Sequence of the first protein:
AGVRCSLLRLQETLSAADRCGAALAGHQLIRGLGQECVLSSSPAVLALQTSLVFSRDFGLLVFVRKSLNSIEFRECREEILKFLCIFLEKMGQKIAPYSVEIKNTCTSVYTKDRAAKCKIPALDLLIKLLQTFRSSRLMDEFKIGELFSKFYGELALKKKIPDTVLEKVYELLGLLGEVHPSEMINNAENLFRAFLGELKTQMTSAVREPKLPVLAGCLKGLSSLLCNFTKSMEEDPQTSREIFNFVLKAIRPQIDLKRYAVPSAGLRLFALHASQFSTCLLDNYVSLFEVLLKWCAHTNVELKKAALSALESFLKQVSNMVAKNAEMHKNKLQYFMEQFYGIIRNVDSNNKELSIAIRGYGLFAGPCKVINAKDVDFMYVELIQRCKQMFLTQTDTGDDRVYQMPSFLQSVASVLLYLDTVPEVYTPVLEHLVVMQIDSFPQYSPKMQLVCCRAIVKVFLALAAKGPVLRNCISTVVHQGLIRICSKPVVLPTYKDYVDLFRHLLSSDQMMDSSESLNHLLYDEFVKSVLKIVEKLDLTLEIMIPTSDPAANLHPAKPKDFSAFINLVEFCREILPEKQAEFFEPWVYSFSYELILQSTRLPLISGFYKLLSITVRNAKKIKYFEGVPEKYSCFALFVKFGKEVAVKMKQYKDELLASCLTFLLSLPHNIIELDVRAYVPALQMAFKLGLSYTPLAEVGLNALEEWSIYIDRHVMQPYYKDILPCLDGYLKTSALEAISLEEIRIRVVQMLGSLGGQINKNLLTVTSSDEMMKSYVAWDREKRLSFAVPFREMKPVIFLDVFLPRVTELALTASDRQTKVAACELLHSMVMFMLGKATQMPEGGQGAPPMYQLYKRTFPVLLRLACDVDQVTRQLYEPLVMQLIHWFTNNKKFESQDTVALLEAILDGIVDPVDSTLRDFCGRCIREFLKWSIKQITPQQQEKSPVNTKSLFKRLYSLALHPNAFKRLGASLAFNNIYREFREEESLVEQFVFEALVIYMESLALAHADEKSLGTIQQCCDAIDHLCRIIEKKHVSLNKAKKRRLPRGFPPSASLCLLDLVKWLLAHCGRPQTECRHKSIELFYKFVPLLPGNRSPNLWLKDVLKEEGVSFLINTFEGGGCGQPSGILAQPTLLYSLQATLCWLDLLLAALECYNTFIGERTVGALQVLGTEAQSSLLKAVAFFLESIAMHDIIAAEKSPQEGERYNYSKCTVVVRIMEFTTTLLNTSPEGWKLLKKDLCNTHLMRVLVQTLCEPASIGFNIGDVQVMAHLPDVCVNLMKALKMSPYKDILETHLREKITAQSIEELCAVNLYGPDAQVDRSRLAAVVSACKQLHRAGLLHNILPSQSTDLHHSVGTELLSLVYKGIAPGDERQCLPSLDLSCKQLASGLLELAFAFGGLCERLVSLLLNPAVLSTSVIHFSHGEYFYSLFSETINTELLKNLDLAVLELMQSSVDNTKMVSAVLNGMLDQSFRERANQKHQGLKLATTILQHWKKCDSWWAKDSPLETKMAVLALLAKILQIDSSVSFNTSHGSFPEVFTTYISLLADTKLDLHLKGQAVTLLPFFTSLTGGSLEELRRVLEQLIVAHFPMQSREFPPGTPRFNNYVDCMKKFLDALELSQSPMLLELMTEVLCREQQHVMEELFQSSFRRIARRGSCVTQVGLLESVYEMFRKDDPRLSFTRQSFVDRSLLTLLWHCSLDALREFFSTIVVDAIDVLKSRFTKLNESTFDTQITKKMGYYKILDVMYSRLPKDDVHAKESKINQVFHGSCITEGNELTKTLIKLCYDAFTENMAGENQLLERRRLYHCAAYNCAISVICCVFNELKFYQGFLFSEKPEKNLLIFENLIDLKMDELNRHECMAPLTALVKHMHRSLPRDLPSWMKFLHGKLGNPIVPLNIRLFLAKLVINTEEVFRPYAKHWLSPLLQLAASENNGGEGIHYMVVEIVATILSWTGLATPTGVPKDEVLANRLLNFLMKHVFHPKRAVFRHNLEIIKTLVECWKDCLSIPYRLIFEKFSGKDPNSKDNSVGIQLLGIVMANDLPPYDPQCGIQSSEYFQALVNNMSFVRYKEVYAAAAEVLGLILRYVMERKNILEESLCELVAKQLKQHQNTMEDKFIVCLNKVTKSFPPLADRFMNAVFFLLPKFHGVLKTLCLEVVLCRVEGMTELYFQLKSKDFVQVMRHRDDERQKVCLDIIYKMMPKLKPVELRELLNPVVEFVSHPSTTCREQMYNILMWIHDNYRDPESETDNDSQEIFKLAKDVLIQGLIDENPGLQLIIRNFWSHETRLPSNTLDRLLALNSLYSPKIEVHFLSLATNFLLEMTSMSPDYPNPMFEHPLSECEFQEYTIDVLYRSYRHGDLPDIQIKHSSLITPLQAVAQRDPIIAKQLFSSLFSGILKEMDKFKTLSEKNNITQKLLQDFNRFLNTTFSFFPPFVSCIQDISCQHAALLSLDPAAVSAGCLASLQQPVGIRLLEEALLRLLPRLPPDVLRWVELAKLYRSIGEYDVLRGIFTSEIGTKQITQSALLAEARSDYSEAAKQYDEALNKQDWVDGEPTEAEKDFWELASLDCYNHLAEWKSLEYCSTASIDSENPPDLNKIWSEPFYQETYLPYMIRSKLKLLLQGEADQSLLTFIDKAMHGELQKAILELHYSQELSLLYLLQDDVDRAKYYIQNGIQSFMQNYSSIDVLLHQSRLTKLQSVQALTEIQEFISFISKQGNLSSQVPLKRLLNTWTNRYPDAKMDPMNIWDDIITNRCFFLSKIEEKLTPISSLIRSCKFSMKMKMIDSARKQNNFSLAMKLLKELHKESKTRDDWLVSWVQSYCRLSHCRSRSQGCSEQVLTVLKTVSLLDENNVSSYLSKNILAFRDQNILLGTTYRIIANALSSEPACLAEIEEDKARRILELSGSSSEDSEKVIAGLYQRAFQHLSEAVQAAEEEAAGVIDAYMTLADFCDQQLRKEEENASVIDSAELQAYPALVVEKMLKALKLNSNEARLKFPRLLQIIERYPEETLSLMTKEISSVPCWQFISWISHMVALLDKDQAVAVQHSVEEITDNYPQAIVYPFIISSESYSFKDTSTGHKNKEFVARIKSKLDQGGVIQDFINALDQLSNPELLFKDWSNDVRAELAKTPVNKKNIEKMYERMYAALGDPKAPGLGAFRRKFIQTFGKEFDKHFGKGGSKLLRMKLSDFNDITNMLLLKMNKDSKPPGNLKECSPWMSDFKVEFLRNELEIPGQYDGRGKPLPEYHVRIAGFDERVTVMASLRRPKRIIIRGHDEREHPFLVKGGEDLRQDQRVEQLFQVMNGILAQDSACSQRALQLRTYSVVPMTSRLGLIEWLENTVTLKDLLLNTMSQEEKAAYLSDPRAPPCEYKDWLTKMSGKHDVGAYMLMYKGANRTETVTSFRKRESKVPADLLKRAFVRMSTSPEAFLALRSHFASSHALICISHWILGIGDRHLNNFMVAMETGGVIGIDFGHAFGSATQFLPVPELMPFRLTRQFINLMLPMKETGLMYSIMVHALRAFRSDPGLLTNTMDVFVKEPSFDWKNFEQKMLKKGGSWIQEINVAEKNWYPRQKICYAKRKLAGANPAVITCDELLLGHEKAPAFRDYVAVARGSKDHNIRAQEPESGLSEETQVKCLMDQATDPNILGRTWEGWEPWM

Sequence of the second protein:
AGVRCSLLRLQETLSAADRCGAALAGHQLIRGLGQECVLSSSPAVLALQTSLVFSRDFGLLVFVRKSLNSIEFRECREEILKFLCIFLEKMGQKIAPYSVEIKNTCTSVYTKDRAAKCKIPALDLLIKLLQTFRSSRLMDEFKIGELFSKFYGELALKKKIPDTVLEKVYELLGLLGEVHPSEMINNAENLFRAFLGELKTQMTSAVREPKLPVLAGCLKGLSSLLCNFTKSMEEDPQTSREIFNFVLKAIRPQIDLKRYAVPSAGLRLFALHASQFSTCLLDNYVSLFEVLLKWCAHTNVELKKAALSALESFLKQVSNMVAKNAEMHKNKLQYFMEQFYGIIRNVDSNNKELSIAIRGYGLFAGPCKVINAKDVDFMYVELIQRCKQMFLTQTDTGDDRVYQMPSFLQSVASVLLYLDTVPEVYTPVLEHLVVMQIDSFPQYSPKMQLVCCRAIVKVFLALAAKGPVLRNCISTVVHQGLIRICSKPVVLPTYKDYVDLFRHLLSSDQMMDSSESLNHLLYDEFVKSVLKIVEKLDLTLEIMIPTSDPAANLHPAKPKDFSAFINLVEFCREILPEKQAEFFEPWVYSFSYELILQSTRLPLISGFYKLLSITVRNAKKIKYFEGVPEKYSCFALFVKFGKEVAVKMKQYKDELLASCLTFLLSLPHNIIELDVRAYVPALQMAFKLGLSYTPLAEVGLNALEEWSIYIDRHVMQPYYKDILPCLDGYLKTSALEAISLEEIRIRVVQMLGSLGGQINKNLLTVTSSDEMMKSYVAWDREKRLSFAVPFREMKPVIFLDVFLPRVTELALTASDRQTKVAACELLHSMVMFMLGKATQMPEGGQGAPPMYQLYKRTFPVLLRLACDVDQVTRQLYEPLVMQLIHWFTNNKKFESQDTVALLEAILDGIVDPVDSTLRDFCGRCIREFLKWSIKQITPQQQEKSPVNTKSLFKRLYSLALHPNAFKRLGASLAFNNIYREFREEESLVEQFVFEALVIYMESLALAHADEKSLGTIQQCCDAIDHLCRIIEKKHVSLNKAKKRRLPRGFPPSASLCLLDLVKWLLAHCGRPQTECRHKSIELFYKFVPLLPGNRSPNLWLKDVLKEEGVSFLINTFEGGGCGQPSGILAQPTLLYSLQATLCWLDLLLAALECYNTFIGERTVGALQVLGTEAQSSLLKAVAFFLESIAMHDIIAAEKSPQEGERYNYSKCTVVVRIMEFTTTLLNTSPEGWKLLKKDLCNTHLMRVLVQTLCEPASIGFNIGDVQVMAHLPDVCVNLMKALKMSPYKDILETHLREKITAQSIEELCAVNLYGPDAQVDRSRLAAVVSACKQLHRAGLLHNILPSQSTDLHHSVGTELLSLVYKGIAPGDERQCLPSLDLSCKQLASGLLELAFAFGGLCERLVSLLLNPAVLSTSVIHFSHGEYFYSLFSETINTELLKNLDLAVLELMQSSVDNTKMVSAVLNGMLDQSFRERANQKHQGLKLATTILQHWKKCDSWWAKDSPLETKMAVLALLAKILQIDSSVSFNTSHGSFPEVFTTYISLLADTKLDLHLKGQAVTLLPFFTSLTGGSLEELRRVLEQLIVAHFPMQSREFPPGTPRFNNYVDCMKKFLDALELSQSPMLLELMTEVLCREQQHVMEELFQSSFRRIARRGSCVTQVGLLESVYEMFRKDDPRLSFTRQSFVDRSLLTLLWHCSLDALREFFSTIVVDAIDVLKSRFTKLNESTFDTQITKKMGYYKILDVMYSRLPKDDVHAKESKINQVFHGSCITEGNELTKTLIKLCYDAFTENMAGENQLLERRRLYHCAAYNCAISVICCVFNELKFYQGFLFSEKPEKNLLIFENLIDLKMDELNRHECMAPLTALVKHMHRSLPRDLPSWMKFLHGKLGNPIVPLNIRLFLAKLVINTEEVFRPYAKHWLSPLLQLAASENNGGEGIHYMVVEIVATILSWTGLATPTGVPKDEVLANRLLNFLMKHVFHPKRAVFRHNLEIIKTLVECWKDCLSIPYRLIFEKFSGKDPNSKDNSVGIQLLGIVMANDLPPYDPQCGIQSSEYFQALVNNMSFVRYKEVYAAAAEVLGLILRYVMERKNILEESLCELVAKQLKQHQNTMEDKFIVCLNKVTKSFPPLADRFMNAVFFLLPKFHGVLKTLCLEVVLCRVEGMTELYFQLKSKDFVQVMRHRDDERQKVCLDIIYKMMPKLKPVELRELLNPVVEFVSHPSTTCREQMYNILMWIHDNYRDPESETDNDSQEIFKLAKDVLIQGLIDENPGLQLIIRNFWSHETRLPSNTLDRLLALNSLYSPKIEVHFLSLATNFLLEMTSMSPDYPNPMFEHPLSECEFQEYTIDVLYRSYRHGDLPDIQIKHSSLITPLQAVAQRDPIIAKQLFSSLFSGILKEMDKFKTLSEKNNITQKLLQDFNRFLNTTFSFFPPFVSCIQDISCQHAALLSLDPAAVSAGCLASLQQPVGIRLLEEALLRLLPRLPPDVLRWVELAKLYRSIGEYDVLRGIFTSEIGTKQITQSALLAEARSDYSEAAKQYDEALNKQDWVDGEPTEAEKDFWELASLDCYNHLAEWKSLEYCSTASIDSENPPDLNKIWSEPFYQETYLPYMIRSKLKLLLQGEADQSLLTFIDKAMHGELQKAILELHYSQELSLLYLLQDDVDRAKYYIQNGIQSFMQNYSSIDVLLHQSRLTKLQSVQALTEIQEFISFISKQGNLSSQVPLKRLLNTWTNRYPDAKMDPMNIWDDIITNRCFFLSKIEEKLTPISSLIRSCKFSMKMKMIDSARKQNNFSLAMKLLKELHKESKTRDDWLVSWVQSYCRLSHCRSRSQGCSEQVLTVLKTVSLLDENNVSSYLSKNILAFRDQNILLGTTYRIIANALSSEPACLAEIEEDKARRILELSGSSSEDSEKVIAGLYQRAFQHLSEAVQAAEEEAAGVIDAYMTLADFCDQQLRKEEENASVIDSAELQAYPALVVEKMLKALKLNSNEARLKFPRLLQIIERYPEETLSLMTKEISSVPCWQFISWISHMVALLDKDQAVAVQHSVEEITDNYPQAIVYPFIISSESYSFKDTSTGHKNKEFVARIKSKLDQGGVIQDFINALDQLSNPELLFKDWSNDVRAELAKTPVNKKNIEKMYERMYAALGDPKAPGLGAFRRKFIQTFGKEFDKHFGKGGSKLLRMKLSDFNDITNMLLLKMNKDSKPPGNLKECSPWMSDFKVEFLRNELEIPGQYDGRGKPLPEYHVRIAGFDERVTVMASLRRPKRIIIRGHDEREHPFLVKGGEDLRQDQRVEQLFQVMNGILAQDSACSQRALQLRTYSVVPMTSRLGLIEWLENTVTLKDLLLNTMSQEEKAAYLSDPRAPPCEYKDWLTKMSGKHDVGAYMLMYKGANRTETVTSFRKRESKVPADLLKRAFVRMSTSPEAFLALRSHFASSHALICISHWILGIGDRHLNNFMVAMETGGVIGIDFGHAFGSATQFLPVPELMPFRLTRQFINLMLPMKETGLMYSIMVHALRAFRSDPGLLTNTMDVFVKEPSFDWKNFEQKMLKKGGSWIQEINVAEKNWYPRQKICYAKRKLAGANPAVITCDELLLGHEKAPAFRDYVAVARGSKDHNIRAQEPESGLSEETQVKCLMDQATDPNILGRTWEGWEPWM

The following describes two proteins that form a bound complex.

Interface contacts:
Residue R2842 in the first protein is in contact with residue E3022 in the second protein (closest heavy-atom distance 3.2 Å).
Residue D2492 in the first protein is in contact with residue Q3093 in the second protein (closest heavy-atom distance 3.1 Å).
Residue L73 in the first protein is in contact with residue L2385 in the second protein (closest heavy-atom distance 3.3 Å).
Residue N109 in the first protein is in contact with residue F2384 in the second protein (closest heavy-atom distance 3.0 Å).
Residue E77 in the first protein contacts residue G26 in the second protein (closest heavy-atom distance 3.5 Å).
Residue L2385 in the first protein contacts residue S113 in the second protein (closest heavy-atom distance 3.8 Å).
Residue K117 in the first protein is in contact with residue Q2351 in the second protein (closest heavy-atom distance 3.8 Å).
Residue L73 in the first protein interacts with residue P2387 in the second protein (closest heavy-atom distance 3.7 Å).
Residue L2385 in the first protein contacts residue T112 in the second protein (closest heavy-atom distance 3.0 Å).
Residue K165 in the first protein contacts residue Q2348 in the second protein (closest heavy-atom distance 3.3 Å).
Residue P2917 in the first protein is in contact with residue K2991 in the second protein (closest heavy-atom distance 3.8 Å).
Residue N74 in the first protein contacts residue G26 in the second protein (closest heavy-atom distance 3.5 Å).
Residue P2387 in the first protein is in contact with residue L73 in the second protein (closest heavy-atom distance 3.7 Å).
Residue N2354 in the first protein contacts residue K117 in the second protein (closest heavy-atom distance 3.6 Å).
Residue Y115 in the first protein is in contact with residue N2354 in the second protein (closest heavy-atom distance 2.5 Å).
Residue Q2351 in the first protein is in contact with residue K117 in the second protein (closest heavy-atom distance 3.8 Å).
Residue V114 in the first protein is in contact with residue N2354 in the second protein (closest heavy-atom distance 3.9 Å).
Residue S75 in the first protein is in contact with residue G26 in the second protein (closest heavy-atom distance 3.8 Å).
Residue E2988 in the first protein contacts residue E2988 in the second protein (closest heavy-atom distance 2.5 Å).
Residue N2354 in the first protein interacts with residue Y115 in the second protein (closest heavy-atom distance 2.5 Å).
Residue F2384 in the first protein contacts residue L73 in the second protein (closest heavy-atom distance 3.0 Å).
Residue Q3059 in the first protein contacts residue T2491 in the second protein (closest heavy-atom distance 3.0 Å).
Residue G26 in the first protein is in contact with residue N74 in the second protein (closest heavy-atom distance 3.5 Å).
Residue Q3093 in the first protein interacts with residue D2492 in the second protein (closest heavy-atom distance 3.1 Å).
Residue N3023 in the first protein contacts residue Q2838 in the second protein (closest heavy-atom distance 2.8 Å).
Residue G26 in the first protein contacts residue I76 in the second protein (closest heavy-atom distance 2.5 Å).
Residue K2350 in the first protein contacts residue L162 in the second protein (closest heavy-atom distance 3.0 Å).
Residue E159 in the first protein interacts with residue K2350 in the second protein (closest heavy-atom distance 3.4 Å).
Residue T2491 in the first protein is in contact with residue Q3093 in the second protein (closest heavy-atom distance 3.6 Å).
Residue G26 in the first protein contacts residue E77 in the second protein (closest heavy-atom distance 3.5 Å).
Residue Q2351 in the first protein interacts with residue L162 in the second protein (closest heavy-atom distance 3.3 Å).
Residue F2384 in the first protein is in contact with residue N109 in the second protein (closest heavy-atom distance 3.0 Å).
Residue Q2838 in the first protein is in contact with residue N3023 in the second protein (closest heavy-atom distance 2.8 Å).
Residue S113 in the first protein contacts residue L2385 in the second protein (closest heavy-atom distance 3.9 Å).
Residue K71 in the first protein contacts residue S2417 in the second protein (closest heavy-atom distance 3.7 Å).
Residue Q2351 in the first protein interacts with residue K165 in the second protein (closest heavy-atom distance 3.8 Å).
Residue S2417 in the first protein interacts with residue K71 in the second protein (closest heavy-atom distance 3.7 Å).
Residue F2384 in the first protein is in contact with residue T112 in the second protein (closest heavy-atom distance 3.9 Å).
Residue Q3093 in the first protein is in contact with residue T2491 in the second protein (closest heavy-atom distance 3.6 Å).
Residue T112 in the first protein contacts residue L2385 in the second protein (closest heavy-atom distance 3.0 Å).
Residue K117 in the first protein interacts with residue N2354 in the second protein (closest heavy-atom distance 3.6 Å).
Residue K2350 in the first protein is in contact with residue E159 in the second protein (closest heavy-atom distance 3.4 Å).
Residue N74 in the first protein contacts residue C25 in the second protein (closest heavy-atom distance 3.1 Å).
Residue L162 in the first protein is in contact with residue K2350 in the second protein (closest heavy-atom distance 3.1 Å).
Residue T116 in the first protein is in contact with residue N2354 in the second protein (closest heavy-atom distance 3.9 Å).
Residue L162 in the first protein contacts residue Q2351 in the second protein (closest heavy-atom distance 3.3 Å).
Residue L73 in the first protein is in contact with residue F2384 in the second protein (closest heavy-atom distance 3.0 Å).
Residue E3022 in the first protein is in contact with residue R2842 in the second protein (closest heavy-atom distance 3.2 Å).
Residue I76 in the first protein interacts with residue A27 in the second protein (closest heavy-atom distance 2.7 Å).
Residue G26 in the first protein interacts with residue S75 in the second protein (closest heavy-atom distance 3.8 Å).
Residue N2354 in the first protein interacts with residue V114 in the second protein (closest heavy-atom distance 3.9 Å).
Residue I76 in the first protein contacts residue G26 in the second protein (closest heavy-atom distance 2.5 Å).
Residue C25 in the first protein interacts with residue N74 in the second protein (closest heavy-atom distance 3.1 Å).
Residue L2385 in the first protein is in contact with residue L73 in the second protein (closest heavy-atom distance 3.3 Å).
Residue A27 in the first protein interacts with residue I76 in the second protein (closest heavy-atom distance 2.6 Å).
Residue Q2348 in the first protein interacts with residue K165 in the second protein (closest heavy-atom distance 3.3 Å).
Residue T2491 in the first protein contacts residue Q3059 in the second protein (closest heavy-atom distance 3.0 Å).
Residue K165 in the first protein interacts with residue Q2351 in the second protein (closest heavy-atom distance 3.8 Å).
Residue N2354 in the first protein contacts residue T116 in the second protein (closest heavy-atom distance 3.9 Å).
Residue K2991 in the first protein is in contact with residue P2917 in the second protein (closest heavy-atom distance 3.8 Å).